The following describes two proteins that form a bound complex.

Sequence of the first protein:
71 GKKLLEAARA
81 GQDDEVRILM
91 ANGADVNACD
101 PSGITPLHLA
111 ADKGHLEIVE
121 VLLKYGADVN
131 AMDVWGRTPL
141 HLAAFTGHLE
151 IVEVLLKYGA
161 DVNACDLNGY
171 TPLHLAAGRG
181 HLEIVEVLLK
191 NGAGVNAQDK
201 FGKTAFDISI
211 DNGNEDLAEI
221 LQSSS

Contacts between the two chains:
Residue N474 in the second protein is in contact with residue W135 in the first protein (closest heavy-atom distance 4.7 Å).
Residue F477 in the second protein interacts with residue N168 in the first protein (closest heavy-atom distance 4.8 Å).
Residue F443 in the second protein is in contact with residue V134 in the first protein (closest heavy-atom distance 3.6 Å).
Residue F473 in the second protein contacts residue R179 in the first protein (closest heavy-atom distance 3.2 Å).
Residue F473 in the second protein interacts with residue N168 in the first protein (closest heavy-atom distance 4.5 Å).
Residue N474 in the second protein contacts residue R137 in the first protein (closest heavy-atom distance 2.8 Å).
Residue N474 in the second protein interacts with residue R179 in the first protein (closest heavy-atom distance 4.8 Å).
Residue F473 in the second protein interacts with residue L175 in the first protein (closest heavy-atom distance 4.5 Å).
Residue F473 in the second protein interacts with residue I208 in the first protein (closest heavy-atom distance 4.2 Å).
Residue F473 in the second protein is in contact with residue Y170 in the first protein (closest heavy-atom distance 3.4 Å).
Residue E471 in the second protein interacts with residue F201 in the first protein (closest heavy-atom distance 3.9 Å).
Residue F443 in the second protein interacts with residue S102 in the first protein (closest heavy-atom distance 3.9 Å).
Residue Y476 in the second protein interacts with residue R137 in the first protein (closest heavy-atom distance 3.8 Å).
Residue N474 in the second protein is in contact with residue F145 in the first protein (closest heavy-atom distance 3.1 Å).
Residue F473 in the second protein interacts with residue W135 in the first protein (closest heavy-atom distance 3.7 Å).
Residue Y476 in the second protein is in contact with residue W135 in the first protein (closest heavy-atom distance 3.8 Å).
Residue F477 in the second protein contacts residue F201 in the first protein (closest heavy-atom distance 4.5 Å).
Residue E471 in the second protein is in contact with residue Y170 in the first protein (closest heavy-atom distance 4.5 Å).

Sequence of the second protein:
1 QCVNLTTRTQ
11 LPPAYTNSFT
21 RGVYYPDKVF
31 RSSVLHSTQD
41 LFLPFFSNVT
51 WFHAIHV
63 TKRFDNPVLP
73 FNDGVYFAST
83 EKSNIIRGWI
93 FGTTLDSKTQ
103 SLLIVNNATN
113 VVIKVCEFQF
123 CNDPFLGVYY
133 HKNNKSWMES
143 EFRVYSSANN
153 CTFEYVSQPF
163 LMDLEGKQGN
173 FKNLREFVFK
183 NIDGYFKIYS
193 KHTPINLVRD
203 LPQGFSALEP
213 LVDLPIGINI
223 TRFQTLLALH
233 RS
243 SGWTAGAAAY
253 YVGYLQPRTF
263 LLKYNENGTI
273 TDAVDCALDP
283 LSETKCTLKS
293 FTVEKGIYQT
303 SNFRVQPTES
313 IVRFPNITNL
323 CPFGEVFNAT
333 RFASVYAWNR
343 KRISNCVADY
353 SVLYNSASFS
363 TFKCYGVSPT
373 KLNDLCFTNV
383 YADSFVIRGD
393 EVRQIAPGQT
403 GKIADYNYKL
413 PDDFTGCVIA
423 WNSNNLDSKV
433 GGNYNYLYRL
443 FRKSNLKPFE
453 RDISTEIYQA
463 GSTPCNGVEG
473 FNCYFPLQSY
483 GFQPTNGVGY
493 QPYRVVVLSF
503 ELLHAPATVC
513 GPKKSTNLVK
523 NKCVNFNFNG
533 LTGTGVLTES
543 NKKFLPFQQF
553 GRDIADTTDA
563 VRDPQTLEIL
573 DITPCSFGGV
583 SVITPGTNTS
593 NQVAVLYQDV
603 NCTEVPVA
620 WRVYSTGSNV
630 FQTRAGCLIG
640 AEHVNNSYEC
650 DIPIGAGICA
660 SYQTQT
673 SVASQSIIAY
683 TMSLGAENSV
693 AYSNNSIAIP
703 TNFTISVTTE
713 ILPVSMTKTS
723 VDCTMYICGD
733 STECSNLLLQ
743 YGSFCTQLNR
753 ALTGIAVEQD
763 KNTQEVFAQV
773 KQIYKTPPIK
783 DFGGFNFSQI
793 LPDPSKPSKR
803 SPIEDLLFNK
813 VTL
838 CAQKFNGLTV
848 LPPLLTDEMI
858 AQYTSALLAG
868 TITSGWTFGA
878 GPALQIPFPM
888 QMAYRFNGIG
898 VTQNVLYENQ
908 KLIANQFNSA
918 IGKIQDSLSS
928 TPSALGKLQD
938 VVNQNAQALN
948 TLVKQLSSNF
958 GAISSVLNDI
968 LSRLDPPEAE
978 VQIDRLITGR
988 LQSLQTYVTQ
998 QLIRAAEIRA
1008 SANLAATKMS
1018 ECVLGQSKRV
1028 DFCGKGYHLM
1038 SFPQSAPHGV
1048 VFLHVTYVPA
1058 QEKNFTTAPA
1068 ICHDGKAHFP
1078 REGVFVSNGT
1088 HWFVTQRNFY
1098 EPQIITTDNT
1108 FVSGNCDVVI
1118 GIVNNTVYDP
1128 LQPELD